Interface contacts:
Residue S353 in chain A contacts residue S82 in chain B (closest heavy-atom distance 2.6 Å).
Residue N205 in chain A interacts with residue V46 in chain B (closest heavy-atom distance 2.9 Å).
Residue E208 in chain A is in contact with residue N55 in chain B (closest heavy-atom distance 3.2 Å).
Residue L213 in chain A contacts residue Q77 in chain B (closest heavy-atom distance 3.0 Å).
Residue G313 in chain A contacts residue V113 in chain B (closest heavy-atom distance 3.2 Å).
Residue E554 in chain A is in contact with residue S87 in chain B (closest heavy-atom distance 3.2 Å).
Residue G473 in chain A contacts residue N83 in chain B (closest heavy-atom distance 3.3 Å).
Residue T11 in chain A is in contact with residue Y167 in chain B (closest heavy-atom distance 2.8 Å).
Residue F198 in chain A is in contact with residue T24 in chain B (closest heavy-atom distance 3.3 Å).
Residue M320 in chain A is in contact with residue A120 in chain B (closest heavy-atom distance 3.2 Å).
Residue A194 in chain A contacts residue Q34 in chain B (closest heavy-atom distance 3.0 Å).
Residue T206 in chain A is in contact with residue R47 in chain B (closest heavy-atom distance 2.9 Å).
Residue Q212 in chain A contacts residue I52 in chain B (closest heavy-atom distance 3.2 Å).
Residue T314 in chain A is in contact with residue V113 in chain B (closest heavy-atom distance 3.2 Å).
Residue E121 in chain A contacts residue A78 in chain B (closest heavy-atom distance 2.9 Å).
Residue N205 in chain A is in contact with residue R47 in chain B (closest heavy-atom distance 2.8 Å).
Residue N447 in chain A interacts with residue N83 in chain B (closest heavy-atom distance 3.0 Å).
Residue Q196 in chain A is in contact with residue A35 in chain B (closest heavy-atom distance 3.3 Å).
Residue F471 in chain A contacts residue N83 in chain B (closest heavy-atom distance 3.0 Å).
Residue E321 in chain A interacts with residue A120 in chain B (closest heavy-atom distance 2.7 Å).
Residue S353 in chain A contacts residue L84 in chain B (closest heavy-atom distance 3.2 Å).
Residue L312 in chain A interacts with residue V99 in chain B (closest heavy-atom distance 3.3 Å).
Residue T122 in chain A contacts residue Q77 in chain B (closest heavy-atom distance 3.2 Å).
Residue N197 in chain A interacts with residue A35 in chain B (closest heavy-atom distance 2.9 Å).
Residue Q191 in chain A interacts with residue Q34 in chain B (closest heavy-atom distance 3.2 Å).
Residue Q196 in chain A interacts with residue T24 in chain B (closest heavy-atom distance 2.8 Å).
Residue T174 in chain A contacts residue L11 in chain B (closest heavy-atom distance 3.3 Å).
Residue V331 in chain A contacts residue I168 in chain B (closest heavy-atom distance 3.2 Å).
Residue E208 in chain A contacts residue T57 in chain B (closest heavy-atom distance 3.2 Å).
Residue D315 in chain A is in contact with residue V113 in chain B (closest heavy-atom distance 2.8 Å).
Residue Q4 in chain A is in contact with residue K166 in chain B (closest heavy-atom distance 3.3 Å).
Residue A472 in chain A contacts residue N83 in chain B (closest heavy-atom distance 3.2 Å).
Residue S316 in chain A contacts residue V115 in chain B (closest heavy-atom distance 3.3 Å).
Residue R326 in chain A contacts residue N128 in chain B (closest heavy-atom distance 3.2 Å).
Residue T206 in chain A interacts with residue Q54 in chain B (closest heavy-atom distance 3.2 Å).
Residue A182 in chain A contacts residue Y19 in chain B (closest heavy-atom distance 3.2 Å).
Residue Y201 in chain A interacts with residue Q77 in chain B (closest heavy-atom distance 3.2 Å).
Residue E121 in chain A contacts residue S79 in chain B (closest heavy-atom distance 3.1 Å).
Residue H308 in chain A interacts with residue D92 in chain B (closest heavy-atom distance 2.4 Å).
Residue E321 in chain A is in contact with residue S82 in chain B (closest heavy-atom distance 2.2 Å).
Residue N306 in chain A interacts with residue V86 in chain B (closest heavy-atom distance 3.2 Å).
Residue M350 in chain A contacts residue N83 in chain B (closest heavy-atom distance 3.3 Å).
Residue E208 in chain A is in contact with residue G58 in chain B (closest heavy-atom distance 3.2 Å).
Residue N237 in chain A contacts residue S79 in chain B (closest heavy-atom distance 3.1 Å).
Residue S325 in chain A contacts residue D126 in chain B (closest heavy-atom distance 2.5 Å).
Residue G322 in chain A interacts with residue A122 in chain B (closest heavy-atom distance 3.3 Å).
Residue M320 in chain A interacts with residue R65 in chain B (closest heavy-atom distance 2.6 Å).
Residue L50 in chain A interacts with residue S6 in chain B (closest heavy-atom distance 3.1 Å).
Residue N197 in chain A is in contact with residue N36 in chain B (closest heavy-atom distance 3.3 Å).
Residue E324 in chain A interacts with residue S123 in chain B (closest heavy-atom distance 2.5 Å).
Residue K323 in chain A is in contact with residue A122 in chain B (closest heavy-atom distance 2.8 Å).
Residue N447 in chain A contacts residue A85 in chain B (closest heavy-atom distance 3.0 Å).
Residue A238 in chain A contacts residue S79 in chain B (closest heavy-atom distance 3.2 Å).
Residue L8 in chain A contacts residue Y167 in chain B (closest heavy-atom distance 3.2 Å).
Residue D352 in chain A contacts residue N83 in chain B (closest heavy-atom distance 3.1 Å).
Residue S325 in chain A contacts residue N128 in chain B (closest heavy-atom distance 2.9 Å).
Residue R326 in chain A is in contact with residue Q170 in chain B (closest heavy-atom distance 3.3 Å).
Residue Q212 in chain A is in contact with residue Y74 in chain B (closest heavy-atom distance 3.3 Å).
Residue L446 in chain A is in contact with residue N83 in chain B (closest heavy-atom distance 3.3 Å).
Residue I190 in chain A contacts residue Q34 in chain B (closest heavy-atom distance 3.1 Å).

Sequence of chain B:
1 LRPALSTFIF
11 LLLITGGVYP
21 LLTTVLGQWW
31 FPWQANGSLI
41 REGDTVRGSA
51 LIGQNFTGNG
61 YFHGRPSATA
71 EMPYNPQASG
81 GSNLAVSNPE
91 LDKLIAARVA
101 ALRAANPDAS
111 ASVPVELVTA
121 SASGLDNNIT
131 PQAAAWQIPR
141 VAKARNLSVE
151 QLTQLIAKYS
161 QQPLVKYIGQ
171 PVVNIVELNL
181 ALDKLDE

Sequence of chain A:
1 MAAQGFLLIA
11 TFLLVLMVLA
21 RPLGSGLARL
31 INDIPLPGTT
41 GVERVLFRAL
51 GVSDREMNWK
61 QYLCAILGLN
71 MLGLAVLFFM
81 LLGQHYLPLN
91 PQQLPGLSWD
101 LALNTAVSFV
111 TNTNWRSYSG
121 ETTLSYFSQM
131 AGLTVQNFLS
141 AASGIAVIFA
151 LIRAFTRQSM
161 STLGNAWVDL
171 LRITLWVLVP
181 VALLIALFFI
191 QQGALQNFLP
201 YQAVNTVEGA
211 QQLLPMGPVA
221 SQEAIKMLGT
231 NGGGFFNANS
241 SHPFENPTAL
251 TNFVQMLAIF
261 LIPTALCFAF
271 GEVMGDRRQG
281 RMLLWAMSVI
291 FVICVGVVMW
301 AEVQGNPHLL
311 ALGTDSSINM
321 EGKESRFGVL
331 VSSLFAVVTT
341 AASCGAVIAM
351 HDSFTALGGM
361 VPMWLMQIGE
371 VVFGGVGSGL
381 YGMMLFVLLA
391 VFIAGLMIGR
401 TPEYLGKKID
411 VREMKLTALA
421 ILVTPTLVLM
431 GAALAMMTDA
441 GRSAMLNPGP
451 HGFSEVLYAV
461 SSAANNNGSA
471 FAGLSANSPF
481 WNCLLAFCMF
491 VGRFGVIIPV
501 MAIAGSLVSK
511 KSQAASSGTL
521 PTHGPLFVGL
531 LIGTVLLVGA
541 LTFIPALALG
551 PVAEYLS

These two protein chains interact to form a complex.